Sequence of protein 1:
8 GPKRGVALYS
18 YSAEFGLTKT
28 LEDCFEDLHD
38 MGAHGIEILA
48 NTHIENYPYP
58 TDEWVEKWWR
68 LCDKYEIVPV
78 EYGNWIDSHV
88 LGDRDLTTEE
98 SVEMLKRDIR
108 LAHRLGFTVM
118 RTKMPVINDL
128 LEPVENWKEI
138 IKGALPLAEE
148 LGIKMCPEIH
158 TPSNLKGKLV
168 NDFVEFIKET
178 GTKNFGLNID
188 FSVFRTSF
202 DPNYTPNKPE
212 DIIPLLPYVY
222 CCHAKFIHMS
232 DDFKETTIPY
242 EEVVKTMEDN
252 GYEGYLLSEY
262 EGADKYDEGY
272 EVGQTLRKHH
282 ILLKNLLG

Sequence of protein 2:
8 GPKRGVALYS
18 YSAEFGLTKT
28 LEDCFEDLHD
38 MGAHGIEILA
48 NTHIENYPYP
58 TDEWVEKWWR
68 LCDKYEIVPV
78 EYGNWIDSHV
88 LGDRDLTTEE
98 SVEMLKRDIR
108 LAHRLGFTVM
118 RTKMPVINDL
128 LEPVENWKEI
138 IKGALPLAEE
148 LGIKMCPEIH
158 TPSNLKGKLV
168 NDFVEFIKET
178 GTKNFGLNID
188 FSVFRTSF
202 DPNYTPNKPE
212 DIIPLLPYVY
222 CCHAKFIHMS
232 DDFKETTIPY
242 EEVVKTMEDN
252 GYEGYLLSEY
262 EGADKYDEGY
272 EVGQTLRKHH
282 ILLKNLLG

These two protein chains interact to form a complex.

Contacts between the two chains:
Residue L24 in protein 1 is in contact with residue L24 in protein 2 (closest heavy-atom distance 3.5 Å).